Sequence of chain A:
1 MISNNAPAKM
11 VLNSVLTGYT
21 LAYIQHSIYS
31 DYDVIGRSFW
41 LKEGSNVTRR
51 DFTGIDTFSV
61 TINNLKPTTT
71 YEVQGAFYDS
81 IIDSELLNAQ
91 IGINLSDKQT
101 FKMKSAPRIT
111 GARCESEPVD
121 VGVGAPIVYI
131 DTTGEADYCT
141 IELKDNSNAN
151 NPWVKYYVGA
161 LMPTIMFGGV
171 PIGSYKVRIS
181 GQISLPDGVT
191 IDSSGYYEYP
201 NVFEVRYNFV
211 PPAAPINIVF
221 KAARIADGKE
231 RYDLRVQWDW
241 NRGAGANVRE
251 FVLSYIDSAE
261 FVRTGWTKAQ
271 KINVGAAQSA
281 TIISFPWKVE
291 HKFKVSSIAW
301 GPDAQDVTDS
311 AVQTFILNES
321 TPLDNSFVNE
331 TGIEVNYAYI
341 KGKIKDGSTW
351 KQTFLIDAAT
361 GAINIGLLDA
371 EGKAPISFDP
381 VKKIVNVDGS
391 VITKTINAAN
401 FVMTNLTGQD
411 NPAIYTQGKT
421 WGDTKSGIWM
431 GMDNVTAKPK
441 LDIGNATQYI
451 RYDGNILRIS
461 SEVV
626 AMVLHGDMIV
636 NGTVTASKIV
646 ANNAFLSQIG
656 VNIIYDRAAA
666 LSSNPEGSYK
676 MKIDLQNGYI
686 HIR

Interface contacts:
Residue H630 in chain B interacts with residue E462 in chain A (closest heavy-atom distance 2.4 Å).
Residue Y415 in chain B is in contact with residue F401 in chain A (closest heavy-atom distance 2.7 Å).
Residue M162 in chain B interacts with residue K155 in chain A (closest heavy-atom distance 2.8 Å).
Residue N273 in chain B contacts residue N273 in chain A (closest heavy-atom distance 2.7 Å).
Residue D324 in chain B is in contact with residue E260 in chain A (closest heavy-atom distance 2.8 Å).
Residue K675 in chain B contacts residue L680 in chain A (closest heavy-atom distance 2.5 Å).
Residue D233 in chain B contacts residue Q270 in chain A (closest heavy-atom distance 2.2 Å).
Residue F327 in chain B is in contact with residue D257 in chain A (closest heavy-atom distance 2.8 Å).
Residue N400 in chain B is in contact with residue T395 in chain A (closest heavy-atom distance 2.9 Å).
Residue F650 in chain B contacts residue V645 in chain A (closest heavy-atom distance 2.9 Å).
Residue S27 in chain B is in contact with residue D56 in chain A (closest heavy-atom distance 2.8 Å).
Residue D410 in chain B interacts with residue N397 in chain A (closest heavy-atom distance 2.7 Å).
Residue R235 in chain B is in contact with residue A269 in chain A (closest heavy-atom distance 2.3 Å).
Residue Y660 in chain B interacts with residue I654 in chain A (closest heavy-atom distance 2.8 Å).
Residue Y415 in chain B contacts residue A399 in chain A (closest heavy-atom distance 2.9 Å).
Residue S390 in chain B contacts residue V387 in chain A (closest heavy-atom distance 2.2 Å).
Residue I654 in chain B contacts residue N648 in chain A (closest heavy-atom distance 2.4 Å).
Residue R235 in chain B contacts residue K268 in chain A (closest heavy-atom distance 2.2 Å).
Residue R662 in chain B interacts with residue N657 in chain A (closest heavy-atom distance 2.8 Å).
Residue D661 in chain B interacts with residue N657 in chain A (closest heavy-atom distance 2.1 Å).
Residue Q653 in chain B contacts residue N647 in chain A (closest heavy-atom distance 2.7 Å).
Residue M633 in chain B contacts residue V463 in chain A (closest heavy-atom distance 2.4 Å).
Residue D120 in chain B is in contact with residue P302 in chain A (closest heavy-atom distance 2.8 Å).
Residue Q448 in chain B contacts residue L457 in chain A (closest heavy-atom distance 2.7 Å).
Residue T638 in chain B interacts with residue L629 in chain A (closest heavy-atom distance 2.4 Å).
Residue R249 in chain B interacts with residue W300 in chain A (closest heavy-atom distance 2.6 Å).
Residue V645 in chain B is in contact with residue A641 in chain A (closest heavy-atom distance 1.9 Å).
Residue A649 in chain B is in contact with residue I644 in chain A (closest heavy-atom distance 2.7 Å).
Residue Y674 in chain B is in contact with residue L680 in chain A (closest heavy-atom distance 2.9 Å).
Residue R231 in chain B is in contact with residue Y337 in chain A (closest heavy-atom distance 2.2 Å).
Residue I658 in chain B interacts with residue I654 in chain A (closest heavy-atom distance 2.5 Å).
Residue G389 in chain B contacts residue V387 in chain A (closest heavy-atom distance 2.8 Å).
Residue V463 in chain B interacts with residue I459 in chain A (closest heavy-atom distance 2.6 Å).
Residue N647 in chain B is in contact with residue S642 in chain A (closest heavy-atom distance 2.5 Å).
Residue R231 in chain B interacts with residue S284 in chain A (closest heavy-atom distance 2.5 Å).
Residue L651 in chain B is in contact with residue R662 in chain A (closest heavy-atom distance 1.9 Å).
Residue D661 in chain B is in contact with residue L680 in chain A (closest heavy-atom distance 2.8 Å).
Residue M162 in chain B contacts residue V158 in chain A (closest heavy-atom distance 2.8 Å).
Residue D661 in chain B is in contact with residue V656 in chain A (closest heavy-atom distance 2.2 Å).
Residue K643 in chain B interacts with residue V639 in chain A (closest heavy-atom distance 2.4 Å).
Residue V628 in chain B contacts residue E462 in chain A (closest heavy-atom distance 2.8 Å).
Residue A663 in chain B interacts with residue N657 in chain A (closest heavy-atom distance 2.9 Å).
Residue G631 in chain B interacts with residue E462 in chain A (closest heavy-atom distance 2.6 Å).
Residue R662 in chain B contacts residue V656 in chain A (closest heavy-atom distance 2.9 Å).
Residue V274 in chain B interacts with residue N273 in chain A (closest heavy-atom distance 2.5 Å).
Residue V15 in chain B interacts with residue V189 in chain A (closest heavy-atom distance 2.9 Å).
Residue N400 in chain B is in contact with residue T393 in chain A (closest heavy-atom distance 2.1 Å).
Residue T404 in chain B contacts residue T395 in chain A (closest heavy-atom distance 2.7 Å).
Residue D120 in chain B contacts residue V123 in chain A (closest heavy-atom distance 2.9 Å).
Residue G444 in chain B contacts residue Y452 in chain A (closest heavy-atom distance 2.6 Å).
Residue Q448 in chain B interacts with residue N455 in chain A (closest heavy-atom distance 2.8 Å).
Residue K675 in chain B interacts with residue Q681 in chain A (closest heavy-atom distance 2.4 Å).
Residue R249 in chain B is in contact with residue R249 in chain A (closest heavy-atom distance 2.5 Å).
Residue V645 in chain B interacts with residue T640 in chain A (closest heavy-atom distance 2.9 Å).
Residue M676 in chain B is in contact with residue L680 in chain A (closest heavy-atom distance 2.7 Å).
Residue K229 in chain B is in contact with residue K229 in chain A (closest heavy-atom distance 2.5 Å).
Residue I414 in chain B contacts residue A399 in chain A (closest heavy-atom distance 2.9 Å).
Residue A646 in chain B interacts with residue S642 in chain A (closest heavy-atom distance 2.8 Å).
Residue S326 in chain B contacts residue E260 in chain A (closest heavy-atom distance 2.6 Å).
Residue I392 in chain B contacts residue D388 in chain A (closest heavy-atom distance 2.5 Å).

This data describes a binding interaction between two proteins.

Sequence of chain B:
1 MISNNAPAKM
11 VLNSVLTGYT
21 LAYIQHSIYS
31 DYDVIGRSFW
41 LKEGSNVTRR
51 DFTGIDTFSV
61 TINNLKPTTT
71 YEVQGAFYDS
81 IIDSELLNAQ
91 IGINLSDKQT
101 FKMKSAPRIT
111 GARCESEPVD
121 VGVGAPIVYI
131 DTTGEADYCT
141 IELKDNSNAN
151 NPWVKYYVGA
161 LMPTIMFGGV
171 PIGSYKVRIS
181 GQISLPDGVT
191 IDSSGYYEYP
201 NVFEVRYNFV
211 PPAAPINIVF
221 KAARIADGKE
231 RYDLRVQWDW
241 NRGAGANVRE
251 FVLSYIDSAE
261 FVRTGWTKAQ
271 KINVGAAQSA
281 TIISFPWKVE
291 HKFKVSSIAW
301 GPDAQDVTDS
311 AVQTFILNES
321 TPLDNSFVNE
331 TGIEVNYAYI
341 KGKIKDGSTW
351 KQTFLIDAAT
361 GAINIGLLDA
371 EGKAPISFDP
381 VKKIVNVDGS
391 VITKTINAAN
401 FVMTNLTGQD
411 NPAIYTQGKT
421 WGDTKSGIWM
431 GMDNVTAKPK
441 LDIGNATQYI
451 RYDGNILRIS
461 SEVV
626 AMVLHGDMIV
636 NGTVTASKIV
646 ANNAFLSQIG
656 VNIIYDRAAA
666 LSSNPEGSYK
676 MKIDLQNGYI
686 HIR